Sequence of protein 2:
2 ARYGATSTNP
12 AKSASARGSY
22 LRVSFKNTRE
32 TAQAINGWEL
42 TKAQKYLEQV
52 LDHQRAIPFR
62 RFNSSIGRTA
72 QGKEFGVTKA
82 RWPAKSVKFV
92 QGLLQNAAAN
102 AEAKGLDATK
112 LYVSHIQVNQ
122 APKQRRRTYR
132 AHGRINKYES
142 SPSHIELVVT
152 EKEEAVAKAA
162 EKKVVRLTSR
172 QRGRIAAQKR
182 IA

Sequence of protein 1:
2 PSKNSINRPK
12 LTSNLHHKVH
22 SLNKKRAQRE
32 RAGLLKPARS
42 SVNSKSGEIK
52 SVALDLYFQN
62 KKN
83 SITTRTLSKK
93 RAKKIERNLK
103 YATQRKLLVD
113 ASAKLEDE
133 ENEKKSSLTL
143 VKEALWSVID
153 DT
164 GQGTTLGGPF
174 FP

This data describes a binding interaction between two proteins.

Interface contacts:
Residue S115 in protein 2 interacts with residue I84 in protein 1 (closest heavy-atom distance 4.0 Å).
Residue H116 in protein 2 is in contact with residue I84 in protein 1 (closest heavy-atom distance 4.0 Å).
Residue T7 in protein 2 is in contact with residue T88 in protein 1 (closest heavy-atom distance 3.9 Å).
Residue T151 in protein 2 interacts with residue S83 in protein 1 (closest heavy-atom distance 4.9 Å).
Residue S8 in protein 2 is in contact with residue T85 in protein 1 (closest heavy-atom distance 4.6 Å).
Residue T7 in protein 2 is in contact with residue S83 in protein 1 (closest heavy-atom distance 4.0 Å).
Residue T7 in protein 2 is in contact with residue T85 in protein 1 (closest heavy-atom distance 3.0 Å).
Residue A6 in protein 2 interacts with residue T86 in protein 1 (closest heavy-atom distance 3.9 Å).
Residue A6 in protein 2 contacts residue I84 in protein 1 (closest heavy-atom distance 3.8 Å).
Residue R167 in protein 2 interacts with residue S41 in protein 1 (closest heavy-atom distance 3.0 Å).
Residue N10 in protein 2 is in contact with residue S83 in protein 1 (closest heavy-atom distance 4.4 Å).
Residue A160 in protein 2 is in contact with residue R32 in protein 1 (closest heavy-atom distance 3.5 Å).
Residue T7 in protein 2 interacts with residue I84 in protein 1 (closest heavy-atom distance 3.5 Å).
Residue S8 in protein 2 contacts residue S83 in protein 1 (closest heavy-atom distance 3.4 Å).
Residue V149 in protein 2 contacts residue I84 in protein 1 (closest heavy-atom distance 4.4 Å).
Residue T9 in protein 2 is in contact with residue I84 in protein 1 (closest heavy-atom distance 4.4 Å).
Residue T9 in protein 2 contacts residue T85 in protein 1 (closest heavy-atom distance 3.8 Å).
Residue S8 in protein 2 contacts residue I84 in protein 1 (closest heavy-atom distance 4.7 Å).
Residue A6 in protein 2 interacts with residue T85 in protein 1 (closest heavy-atom distance 3.4 Å).
Residue T151 in protein 2 contacts residue I84 in protein 1 (closest heavy-atom distance 4.9 Å).
Residue R3 in protein 2 is in contact with residue T88 in protein 1 (closest heavy-atom distance 3.4 Å).
Residue G5 in protein 2 is in contact with residue T86 in protein 1 (closest heavy-atom distance 3.8 Å).
Residue G5 in protein 2 contacts residue T85 in protein 1 (closest heavy-atom distance 4.9 Å).
Residue T9 in protein 2 is in contact with residue S83 in protein 1 (closest heavy-atom distance 3.1 Å).